Sequence of protein 2:
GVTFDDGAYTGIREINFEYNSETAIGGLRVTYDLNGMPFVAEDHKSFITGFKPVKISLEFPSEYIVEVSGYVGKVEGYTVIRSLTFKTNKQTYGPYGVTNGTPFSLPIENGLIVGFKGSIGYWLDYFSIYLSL

Sequence of protein 1:
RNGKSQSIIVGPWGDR

These two protein chains interact to form a complex.

Contacts between the two chains:
Residue S128 in protein 2 contacts residue P13 in protein 1 (closest heavy-atom distance 3.1 Å).
Residue F104 in protein 2 interacts with residue W14 in protein 1 (closest heavy-atom distance 3.6 Å).
Residue Y126 in protein 2 interacts with residue G15 in protein 1 (closest heavy-atom distance 3.6 Å).
Residue S128 in protein 2 contacts residue G12 in protein 1 (closest heavy-atom distance 3.6 Å).
Residue I129 in protein 2 is in contact with residue G12 in protein 1 (closest heavy-atom distance 5.0 Å).
Residue F127 in protein 2 interacts with residue P13 in protein 1 (closest heavy-atom distance 3.1 Å).
Residue L131 in protein 2 is in contact with residue I9 in protein 1 (closest heavy-atom distance 2.8 Å).
Residue F127 in protein 2 contacts residue G12 in protein 1 (closest heavy-atom distance 4.5 Å).
Residue Y130 in protein 2 is in contact with residue S8 in protein 1 (closest heavy-atom distance 3.5 Å).
Residue I129 in protein 2 interacts with residue V11 in protein 1 (closest heavy-atom distance 2.8 Å).
Residue L131 in protein 2 interacts with residue V11 in protein 1 (closest heavy-atom distance 3.7 Å).
Residue T79 in protein 2 is in contact with residue G15 in protein 1 (closest heavy-atom distance 3.1 Å).
Residue I129 in protein 2 interacts with residue W14 in protein 1 (closest heavy-atom distance 4.3 Å).
Residue I129 in protein 2 is in contact with residue I10 in protein 1 (closest heavy-atom distance 3.3 Å).
Residue L131 in protein 2 interacts with residue I10 in protein 1 (closest heavy-atom distance 5.0 Å).
Residue V72 in protein 2 interacts with residue R17 in protein 1 (closest heavy-atom distance 3.8 Å).
Residue T79 in protein 2 interacts with residue R17 in protein 1 (closest heavy-atom distance 4.1 Å).
Residue Y126 in protein 2 is in contact with residue P13 in protein 1 (closest heavy-atom distance 4.1 Å).
Residue S128 in protein 2 interacts with residue V11 in protein 1 (closest heavy-atom distance 3.3 Å).
Residue P103 in protein 2 interacts with residue R17 in protein 1 (closest heavy-atom distance 3.4 Å).
Residue K117 in protein 2 is in contact with residue I10 in protein 1 (closest heavy-atom distance 4.5 Å).
Residue V72 in protein 2 is in contact with residue D16 in protein 1 (closest heavy-atom distance 4.9 Å).
Residue D125 in protein 2 contacts residue W14 in protein 1 (closest heavy-atom distance 4.4 Å).
Residue S105 in protein 2 is in contact with residue W14 in protein 1 (closest heavy-atom distance 4.9 Å).
Residue Y130 in protein 2 is in contact with residue I10 in protein 1 (closest heavy-atom distance 4.0 Å).
Residue L106 in protein 2 interacts with residue W14 in protein 1 (closest heavy-atom distance 3.8 Å).
Residue Y126 in protein 2 contacts residue D16 in protein 1 (closest heavy-atom distance 3.7 Å).
Residue I129 in protein 2 is in contact with residue I9 in protein 1 (closest heavy-atom distance 3.8 Å).
Residue Y126 in protein 2 interacts with residue W14 in protein 1 (closest heavy-atom distance 3.1 Å).
Residue A8 in protein 2 is in contact with residue S8 in protein 1 (closest heavy-atom distance 3.7 Å).
Residue V80 in protein 2 interacts with residue G15 in protein 1 (closest heavy-atom distance 4.3 Å).
Residue D125 in protein 2 interacts with residue D16 in protein 1 (closest heavy-atom distance 4.1 Å).
Residue S128 in protein 2 interacts with residue I10 in protein 1 (closest heavy-atom distance 3.8 Å).
Residue I81 in protein 2 contacts residue W14 in protein 1 (closest heavy-atom distance 3.0 Å).
Residue T102 in protein 2 interacts with residue R17 in protein 1 (closest heavy-atom distance 3.7 Å).
Residue F104 in protein 2 is in contact with residue R17 in protein 1 (closest heavy-atom distance 4.7 Å).
Residue F127 in protein 2 is in contact with residue V11 in protein 1 (closest heavy-atom distance 5.0 Å).
Residue Y130 in protein 2 interacts with residue I9 in protein 1 (closest heavy-atom distance 3.4 Å).
Residue L106 in protein 2 interacts with residue V11 in protein 1 (closest heavy-atom distance 4.5 Å).
Residue V72 in protein 2 interacts with residue G15 in protein 1 (closest heavy-atom distance 4.5 Å).
Residue F127 in protein 2 contacts residue W14 in protein 1 (closest heavy-atom distance 2.9 Å).
Residue S128 in protein 2 interacts with residue W14 in protein 1 (closest heavy-atom distance 5.0 Å).
Residue D125 in protein 2 contacts residue G15 in protein 1 (closest heavy-atom distance 2.9 Å).
Residue L131 in protein 2 interacts with residue S8 in protein 1 (closest heavy-atom distance 5.0 Å).
Residue T79 in protein 2 is in contact with residue D16 in protein 1 (closest heavy-atom distance 3.8 Å).
Residue I81 in protein 2 contacts residue G15 in protein 1 (closest heavy-atom distance 3.8 Å).